Sequence of protein 2:
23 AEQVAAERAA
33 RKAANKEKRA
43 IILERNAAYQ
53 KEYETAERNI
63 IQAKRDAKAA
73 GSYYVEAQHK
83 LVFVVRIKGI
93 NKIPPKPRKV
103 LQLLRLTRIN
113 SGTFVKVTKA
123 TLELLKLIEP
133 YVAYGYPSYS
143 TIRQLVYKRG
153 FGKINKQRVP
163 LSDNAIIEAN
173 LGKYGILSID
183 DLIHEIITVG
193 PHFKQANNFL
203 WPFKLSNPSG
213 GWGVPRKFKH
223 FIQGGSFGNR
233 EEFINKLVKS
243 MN

Sequence of protein 1:
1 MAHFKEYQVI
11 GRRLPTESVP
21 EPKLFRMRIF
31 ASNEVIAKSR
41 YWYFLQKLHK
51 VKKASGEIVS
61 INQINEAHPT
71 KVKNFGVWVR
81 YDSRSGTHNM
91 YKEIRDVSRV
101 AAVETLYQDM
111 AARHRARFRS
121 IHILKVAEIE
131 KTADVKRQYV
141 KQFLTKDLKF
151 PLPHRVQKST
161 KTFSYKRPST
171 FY

Residue-level contacts at the interface:
Residue F223 in protein 2 contacts residue N33 in protein 1 (closest heavy-atom distance 4.2 Å).
Residue F235 in protein 2 is in contact with residue N33 in protein 1 (closest heavy-atom distance 3.4 Å).
Residue I224 in protein 2 interacts with residue S39 in protein 1 (closest heavy-atom distance 4.3 Å).
Residue Y76 in protein 2 is in contact with residue S60 in protein 1 (closest heavy-atom distance 4.1 Å).
Residue E233 in protein 2 contacts residue V35 in protein 1 (closest heavy-atom distance 3.8 Å).
Residue Y75 in protein 2 contacts residue V59 in protein 1 (closest heavy-atom distance 4.0 Å).
Residue Y75 in protein 2 is in contact with residue I10 in protein 1 (closest heavy-atom distance 4.7 Å).
Residue F235 in protein 2 interacts with residue V35 in protein 1 (closest heavy-atom distance 3.8 Å).
Residue R232 in protein 2 is in contact with residue V35 in protein 1 (closest heavy-atom distance 4.0 Å).
Residue F223 in protein 2 contacts residue V35 in protein 1 (closest heavy-atom distance 5.0 Å).
Residue N231 in protein 2 is in contact with residue K38 in protein 1 (closest heavy-atom distance 4.9 Å).
Residue E234 in protein 2 interacts with residue E34 in protein 1 (closest heavy-atom distance 4.1 Å).
Residue N231 in protein 2 contacts residue V35 in protein 1 (closest heavy-atom distance 4.2 Å).
Residue Y76 in protein 2 contacts residue V59 in protein 1 (closest heavy-atom distance 3.5 Å).
Residue V77 in protein 2 contacts residue V59 in protein 1 (closest heavy-atom distance 3.1 Å).
Residue E78 in protein 2 is in contact with residue V59 in protein 1 (closest heavy-atom distance 4.3 Å).
Residue E233 in protein 2 contacts residue K38 in protein 1 (closest heavy-atom distance 3.5 Å).
Residue Y75 in protein 2 contacts residue S60 in protein 1 (closest heavy-atom distance 4.2 Å).
Residue F235 in protein 2 is in contact with residue E34 in protein 1 (closest heavy-atom distance 3.8 Å).
Residue I224 in protein 2 is in contact with residue I36 in protein 1 (closest heavy-atom distance 5.0 Å).
Residue I224 in protein 2 interacts with residue V35 in protein 1 (closest heavy-atom distance 4.3 Å).

This data describes a binding interaction between two proteins.